Sequence of the second protein:
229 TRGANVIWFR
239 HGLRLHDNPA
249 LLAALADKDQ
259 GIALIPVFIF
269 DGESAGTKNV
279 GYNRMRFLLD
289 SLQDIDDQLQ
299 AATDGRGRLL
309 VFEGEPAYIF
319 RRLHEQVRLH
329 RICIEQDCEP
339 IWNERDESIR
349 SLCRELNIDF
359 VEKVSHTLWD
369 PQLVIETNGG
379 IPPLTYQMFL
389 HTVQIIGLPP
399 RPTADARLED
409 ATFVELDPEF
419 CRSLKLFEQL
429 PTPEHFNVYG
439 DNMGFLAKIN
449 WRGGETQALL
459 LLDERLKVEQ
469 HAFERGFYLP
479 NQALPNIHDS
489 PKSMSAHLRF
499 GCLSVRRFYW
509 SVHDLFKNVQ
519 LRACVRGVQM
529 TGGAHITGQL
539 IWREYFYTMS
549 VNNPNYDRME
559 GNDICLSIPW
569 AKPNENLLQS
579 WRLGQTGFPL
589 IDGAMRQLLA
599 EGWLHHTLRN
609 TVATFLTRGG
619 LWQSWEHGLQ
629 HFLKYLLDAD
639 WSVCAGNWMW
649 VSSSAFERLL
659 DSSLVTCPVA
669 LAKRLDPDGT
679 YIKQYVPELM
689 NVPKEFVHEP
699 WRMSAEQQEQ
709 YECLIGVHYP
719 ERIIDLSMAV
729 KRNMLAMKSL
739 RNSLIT

This data describes a binding interaction between two proteins.

Interface contacts:
Residue W1210 in the first protein is in contact with residue A653 in the second protein (closest heavy-atom distance 2.5 Å).
Residue K41 in the first protein contacts residue S661 in the second protein (closest heavy-atom distance 3.7 Å).
Residue W1210 in the first protein is in contact with residue F654 in the second protein (closest heavy-atom distance 3.5 Å).
Residue C19 in the first protein interacts with residue K671 in the second protein (closest heavy-atom distance 3.5 Å).
Residue L4 in the first protein is in contact with residue L477 in the second protein (closest heavy-atom distance 3.7 Å).
Residue W1210 in the first protein contacts residue M547 in the second protein (closest heavy-atom distance 3.7 Å).
Residue V1214 in the first protein interacts with residue I562 in the second protein (closest heavy-atom distance 3.0 Å).
Residue W3 in the first protein is in contact with residue Y476 in the second protein (closest heavy-atom distance 3.7 Å).
Residue W1210 in the first protein interacts with residue L382 in the second protein (closest heavy-atom distance 2.6 Å).
Residue L4 in the first protein interacts with residue Q480 in the second protein (closest heavy-atom distance 3.7 Å).
Residue M1 in the first protein contacts residue Y476 in the second protein (closest heavy-atom distance 3.6 Å).
Residue E21 in the first protein contacts residue R700 in the second protein (closest heavy-atom distance 2.6 Å).
Residue S12 in the first protein interacts with residue V663 in the second protein (closest heavy-atom distance 3.4 Å).
Residue D2 in the first protein interacts with residue Y384 in the second protein (closest heavy-atom distance 3.0 Å).
Residue S12 in the first protein interacts with residue T664 in the second protein (closest heavy-atom distance 3.4 Å).
Residue F113 in the first protein interacts with residue Q527 in the second protein (closest heavy-atom distance 3.2 Å).
Residue L4 in the first protein is in contact with residue W540 in the second protein (closest heavy-atom distance 3.5 Å).
Residue L1211 in the first protein interacts with residue D561 in the second protein (closest heavy-atom distance 3.0 Å).
Residue F58 in the first protein is in contact with residue Q480 in the second protein (closest heavy-atom distance 3.7 Å).
Residue H110 in the first protein contacts residue T529 in the second protein (closest heavy-atom distance 3.4 Å).
Residue L5 in the first protein is in contact with residue F544 in the second protein (closest heavy-atom distance 3.7 Å).
Residue P8 in the first protein contacts residue N608 in the second protein (closest heavy-atom distance 3.7 Å).
Residue V178 in the first protein interacts with residue G525 in the second protein (closest heavy-atom distance 3.0 Å).
Residue Y11 in the first protein is in contact with residue P483 in the second protein (closest heavy-atom distance 3.3 Å).
Residue L5 in the first protein is in contact with residue N645 in the second protein (closest heavy-atom distance 3.3 Å).
Residue D2 in the first protein interacts with residue W540 in the second protein (closest heavy-atom distance 3.5 Å).
Residue Y11 in the first protein interacts with residue L673 in the second protein (closest heavy-atom distance 3.6 Å).
Residue Q9 in the first protein is in contact with residue R616 in the second protein (closest heavy-atom distance 3.5 Å).
Residue S1217 in the first protein interacts with residue L742 in the second protein (closest heavy-atom distance 3.4 Å).
Residue E114 in the first protein interacts with residue Y476 in the second protein (closest heavy-atom distance 2.3 Å).
Residue S1217 in the first protein interacts with residue L564 in the second protein (closest heavy-atom distance 3.2 Å).
Residue M179 in the first protein contacts residue C522 in the second protein (closest heavy-atom distance 3.7 Å).
Residue W1210 in the first protein is in contact with residue Y543 in the second protein (closest heavy-atom distance 3.6 Å).
Residue F58 in the first protein contacts residue Y476 in the second protein (closest heavy-atom distance 3.3 Å).
Residue N61 in the first protein interacts with residue R672 in the second protein (closest heavy-atom distance 3.7 Å).
Residue K1218 in the first protein interacts with residue C563 in the second protein (closest heavy-atom distance 2.8 Å).
Residue D2 in the first protein is in contact with residue Q385 in the second protein (closest heavy-atom distance 3.7 Å).
Residue V1214 in the first protein interacts with residue C563 in the second protein (closest heavy-atom distance 3.3 Å).
Residue S12 in the first protein contacts residue L669 in the second protein (closest heavy-atom distance 3.7 Å).
Residue K1218 in the first protein is in contact with residue N560 in the second protein (closest heavy-atom distance 3.2 Å).
Residue W1210 in the first protein is in contact with residue E655 in the second protein (closest heavy-atom distance 3.2 Å).
Residue S15 in the first protein interacts with residue A668 in the second protein (closest heavy-atom distance 2.5 Å).
Residue D106 in the first protein is in contact with residue G530 in the second protein (closest heavy-atom distance 3.2 Å).
Residue E37 in the first protein is in contact with residue S661 in the second protein (closest heavy-atom distance 3.4 Å).
Residue Y11 in the first protein is in contact with residue R672 in the second protein (closest heavy-atom distance 3.1 Å).
Residue W1210 in the first protein interacts with residue I562 in the second protein (closest heavy-atom distance 3.3 Å).
Residue H110 in the first protein is in contact with residue H533 in the second protein (closest heavy-atom distance 3.3 Å).
Residue K1218 in the first protein interacts with residue S565 in the second protein (closest heavy-atom distance 3.5 Å).
Residue L4 in the first protein is in contact with residue H604 in the second protein (closest heavy-atom distance 3.6 Å).
Residue L5 in the first protein interacts with residue W648 in the second protein (closest heavy-atom distance 3.3 Å).
Residue D106 in the first protein interacts with residue T529 in the second protein (closest heavy-atom distance 3.6 Å).
Residue L5 in the first protein interacts with residue W540 in the second protein (closest heavy-atom distance 3.6 Å).
Residue M1 in the first protein interacts with residue Y384 in the second protein (closest heavy-atom distance 2.7 Å).
Residue S64 in the first protein contacts residue R672 in the second protein (closest heavy-atom distance 3.2 Å).
Residue N30 in the first protein interacts with residue K729 in the second protein (closest heavy-atom distance 3.5 Å).
Residue K1218 in the first protein is in contact with residue M557 in the second protein (closest heavy-atom distance 3.5 Å).
Residue D65 in the first protein contacts residue R672 in the second protein (closest heavy-atom distance 2.5 Å).
Residue M181 in the first protein contacts residue V523 in the second protein (closest heavy-atom distance 3.3 Å).
Residue S16 in the first protein interacts with residue A668 in the second protein (closest heavy-atom distance 3.7 Å).
Residue R109 in the first protein is in contact with residue T529 in the second protein (closest heavy-atom distance 3.5 Å).

Sequence of the first protein:
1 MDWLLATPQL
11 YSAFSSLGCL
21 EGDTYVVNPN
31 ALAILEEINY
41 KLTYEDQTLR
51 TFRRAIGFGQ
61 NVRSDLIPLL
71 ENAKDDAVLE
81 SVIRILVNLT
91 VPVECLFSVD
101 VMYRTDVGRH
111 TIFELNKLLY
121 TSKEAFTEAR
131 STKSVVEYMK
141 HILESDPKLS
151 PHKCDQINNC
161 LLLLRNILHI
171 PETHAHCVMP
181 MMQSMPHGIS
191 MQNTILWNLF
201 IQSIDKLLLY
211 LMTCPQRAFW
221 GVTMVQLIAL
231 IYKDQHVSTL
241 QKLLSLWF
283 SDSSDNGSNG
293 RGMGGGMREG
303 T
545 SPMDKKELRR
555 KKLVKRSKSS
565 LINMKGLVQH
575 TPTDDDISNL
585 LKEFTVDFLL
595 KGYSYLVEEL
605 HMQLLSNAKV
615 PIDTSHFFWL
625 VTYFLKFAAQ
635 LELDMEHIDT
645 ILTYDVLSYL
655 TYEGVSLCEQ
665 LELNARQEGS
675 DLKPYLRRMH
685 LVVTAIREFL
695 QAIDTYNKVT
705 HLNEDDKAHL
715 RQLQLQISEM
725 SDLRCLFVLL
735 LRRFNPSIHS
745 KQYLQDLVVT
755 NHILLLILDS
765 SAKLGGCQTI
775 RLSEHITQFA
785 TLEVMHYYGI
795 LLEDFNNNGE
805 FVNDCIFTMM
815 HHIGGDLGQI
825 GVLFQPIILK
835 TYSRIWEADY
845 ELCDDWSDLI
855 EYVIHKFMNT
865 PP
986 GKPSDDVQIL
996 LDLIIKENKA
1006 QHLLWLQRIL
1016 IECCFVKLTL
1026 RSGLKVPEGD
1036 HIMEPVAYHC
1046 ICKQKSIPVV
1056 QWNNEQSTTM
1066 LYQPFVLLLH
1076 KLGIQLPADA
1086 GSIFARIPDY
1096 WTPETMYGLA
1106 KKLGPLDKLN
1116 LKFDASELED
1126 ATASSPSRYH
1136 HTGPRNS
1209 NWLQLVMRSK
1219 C